Sequence of chain B:
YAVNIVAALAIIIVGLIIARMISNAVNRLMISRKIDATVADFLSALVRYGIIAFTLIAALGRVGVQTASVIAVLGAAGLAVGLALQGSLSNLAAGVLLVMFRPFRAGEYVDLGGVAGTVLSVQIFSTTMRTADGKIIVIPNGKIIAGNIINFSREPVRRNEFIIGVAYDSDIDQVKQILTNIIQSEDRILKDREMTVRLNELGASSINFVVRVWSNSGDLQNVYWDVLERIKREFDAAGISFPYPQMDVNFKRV

This data describes a binding interaction between two proteins.

Contacts between the two chains:
Residue R244 in chain A interacts with residue W271 in chain B (closest heavy-atom distance 3.3 Å).
Residue Q292 in chain A contacts residue P291 in chain B (closest heavy-atom distance 3.6 Å).
Residue R205 in chain A contacts residue A178 in chain B (closest heavy-atom distance 3.2 Å).
Residue N246 in chain A contacts residue L274 in chain B (closest heavy-atom distance 3.4 Å).
Residue I117 in chain A interacts with residue S115 in chain B (closest heavy-atom distance 3.5 Å).
Residue N194 in chain A interacts with residue I185 in chain B (closest heavy-atom distance 3.2 Å).
Residue Y214 in chain A is in contact with residue Y290 in chain B (closest heavy-atom distance 3.5 Å).
Residue M146 in chain A contacts residue V85 in chain B (closest heavy-atom distance 3.1 Å).
Residue I253 in chain A contacts residue K278 in chain B (closest heavy-atom distance 3.5 Å).
Residue F297 in chain A is in contact with residue F297 in chain B (closest heavy-atom distance 3.2 Å).
Residue I218 in chain A contacts residue E275 in chain B (closest heavy-atom distance 3.5 Å).
Residue G128 in chain A contacts residue L129 in chain B (closest heavy-atom distance 3.5 Å).
Residue R205 in chain A contacts residue D179 in chain B (closest heavy-atom distance 2.9 Å).
Residue N194 in chain A contacts residue K189 in chain B (closest heavy-atom distance 3.5 Å).
Residue N246 in chain A contacts residue Y270 in chain B (closest heavy-atom distance 3.6 Å).
Residue F100 in chain A interacts with residue V111 in chain B (closest heavy-atom distance 3.6 Å).
Residue Q292 in chain A interacts with residue Y290 in chain B (closest heavy-atom distance 3.4 Å).
Residue N246 in chain A interacts with residue W271 in chain B (closest heavy-atom distance 3.2 Å).
Residue L129 in chain A is in contact with residue L129 in chain B (closest heavy-atom distance 3.3 Å).
Residue N197 in chain A is in contact with residue I182 in chain B (closest heavy-atom distance 3.1 Å).
Residue V295 in chain A interacts with residue M293 in chain B (closest heavy-atom distance 3.1 Å).
Residue V300 in chain A is in contact with residue F297 in chain B (closest heavy-atom distance 3.2 Å).
Residue M293 in chain A interacts with residue P291 in chain B (closest heavy-atom distance 3.5 Å).
Residue N194 in chain A contacts residue V184 in chain B (closest heavy-atom distance 3.5 Å).
Residue I196 in chain A contacts residue K181 in chain B (closest heavy-atom distance 3.3 Å).
Residue F297 in chain A contacts residue V295 in chain B (closest heavy-atom distance 3.2 Å).
Residue M293 in chain A interacts with residue M293 in chain B (closest heavy-atom distance 3.2 Å).
Residue A104 in chain A is in contact with residue V111 in chain B (closest heavy-atom distance 3.2 Å).
Residue D219 in chain A interacts with residue R279 in chain B (closest heavy-atom distance 3.2 Å).
Residue L245 in chain A is in contact with residue W271 in chain B (closest heavy-atom distance 3.5 Å).
Residue N296 in chain A is in contact with residue V295 in chain B (closest heavy-atom distance 3.0 Å).
Residue D294 in chain A contacts residue M293 in chain B (closest heavy-atom distance 3.0 Å).
Residue F100 in chain A contacts residue S115 in chain B (closest heavy-atom distance 3.4 Å).
Residue K298 in chain A interacts with residue V295 in chain B (closest heavy-atom distance 3.0 Å).
Residue R108 in chain A interacts with residue G110 in chain B (closest heavy-atom distance 3.6 Å).
Residue F100 in chain A contacts residue Q112 in chain B (closest heavy-atom distance 2.9 Å).
Residue L135 in chain A interacts with residue A130 in chain B (closest heavy-atom distance 3.5 Å).
Residue N296 in chain A contacts residue D294 in chain B (closest heavy-atom distance 2.9 Å).
Residue K298 in chain A interacts with residue N296 in chain B (closest heavy-atom distance 3.4 Å).
Residue I195 in chain A is in contact with residue V184 in chain B (closest heavy-atom distance 3.0 Å).
Residue R244 in chain A interacts with residue D272 in chain B (closest heavy-atom distance 3.5 Å).
Residue I191 in chain A contacts residue P186 in chain B (closest heavy-atom distance 3.2 Å).
Residue D294 in chain A interacts with residue Q292 in chain B (closest heavy-atom distance 2.9 Å).
Residue E201 in chain A is in contact with residue R176 in chain B (closest heavy-atom distance 3.2 Å).
Residue Y214 in chain A is in contact with residue K278 in chain B (closest heavy-atom distance 2.9 Å).
Residue L143 in chain A is in contact with residue S134 in chain B (closest heavy-atom distance 3.4 Å).
Residue K298 in chain A contacts residue F297 in chain B (closest heavy-atom distance 3.0 Å).
Residue N296 in chain A interacts with residue M293 in chain B (closest heavy-atom distance 2.8 Å).
Residue I196 in chain A contacts residue I182 in chain B (closest heavy-atom distance 3.0 Å).
Residue F100 in chain A contacts residue T113 in chain B (closest heavy-atom distance 3.6 Å).
Residue G124 in chain A contacts residue A122 in chain B (closest heavy-atom distance 3.5 Å).
Residue M146 in chain A interacts with residue K80 in chain B (closest heavy-atom distance 3.1 Å).
Residue D294 in chain A contacts residue P291 in chain B (closest heavy-atom distance 2.8 Å).
Residue Q132 in chain A interacts with residue Q132 in chain B (closest heavy-atom distance 3.4 Å).
Residue L135 in chain A is in contact with residue A126 in chain B (closest heavy-atom distance 3.3 Å).
Residue K222 in chain A interacts with residue E275 in chain B (closest heavy-atom distance 2.8 Å).
Residue I117 in chain A interacts with residue A114 in chain B (closest heavy-atom distance 3.5 Å).
Residue V295 in chain A contacts residue V295 in chain B (closest heavy-atom distance 3.3 Å).
Residue L125 in chain A is in contact with residue L125 in chain B (closest heavy-atom distance 3.0 Å).
Residue N296 in chain A interacts with residue Q292 in chain B (closest heavy-atom distance 3.5 Å).

Sequence of chain A:
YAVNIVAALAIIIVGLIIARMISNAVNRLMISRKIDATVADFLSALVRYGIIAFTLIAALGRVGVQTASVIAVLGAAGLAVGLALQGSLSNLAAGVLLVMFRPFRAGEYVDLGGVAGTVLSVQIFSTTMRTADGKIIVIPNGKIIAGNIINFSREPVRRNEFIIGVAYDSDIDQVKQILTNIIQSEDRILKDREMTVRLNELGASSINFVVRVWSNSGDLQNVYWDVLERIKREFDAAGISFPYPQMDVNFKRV